Sequence of chain A:
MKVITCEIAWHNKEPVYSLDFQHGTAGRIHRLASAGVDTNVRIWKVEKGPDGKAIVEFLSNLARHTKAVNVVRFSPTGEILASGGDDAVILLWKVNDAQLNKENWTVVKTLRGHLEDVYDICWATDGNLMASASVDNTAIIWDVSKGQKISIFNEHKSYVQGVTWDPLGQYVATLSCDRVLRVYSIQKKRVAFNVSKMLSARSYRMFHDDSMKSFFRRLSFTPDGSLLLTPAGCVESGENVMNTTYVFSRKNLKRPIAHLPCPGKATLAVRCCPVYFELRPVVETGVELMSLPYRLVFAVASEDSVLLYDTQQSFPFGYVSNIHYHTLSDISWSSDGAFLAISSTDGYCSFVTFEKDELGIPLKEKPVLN

Interface contacts:
Residue A9 in chain A interacts with residue A48 in chain B (closest heavy-atom distance 4.2 Å).
Residue E7 in chain A contacts residue A48 in chain B (closest heavy-atom distance 2.5 Å).
Residue E7 in chain A interacts with residue V47 in chain B (closest heavy-atom distance 3.4 Å).
Residue E7 in chain A contacts residue L49 in chain B (closest heavy-atom distance 4.0 Å).
Residue A9 in chain A contacts residue P44 in chain B (closest heavy-atom distance 2.5 Å).
Residue A9 in chain A contacts residue R43 in chain B (closest heavy-atom distance 4.8 Å).
Residue A9 in chain A contacts residue G45 in chain B (closest heavy-atom distance 4.7 Å).
Residue I8 in chain A contacts residue V47 in chain B (closest heavy-atom distance 2.8 Å).
Residue I8 in chain A contacts residue A48 in chain B (closest heavy-atom distance 4.2 Å).
Residue A9 in chain A is in contact with residue V47 in chain B (closest heavy-atom distance 2.0 Å).
Residue W10 in chain A is in contact with residue P44 in chain B (closest heavy-atom distance 4.7 Å).
Residue W10 in chain A is in contact with residue V47 in chain B (closest heavy-atom distance 4.9 Å).
Residue N12 in chain A is in contact with residue Y42 in chain B (closest heavy-atom distance 4.6 Å).

This data describes a binding interaction between two proteins.

Sequence of chain B:
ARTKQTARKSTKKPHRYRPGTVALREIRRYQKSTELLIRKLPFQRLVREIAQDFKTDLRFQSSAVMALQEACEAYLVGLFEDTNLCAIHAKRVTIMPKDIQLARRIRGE